Interface contacts:
Residue I76 in protein 1 interacts with residue A65 in protein 2 (closest heavy-atom distance 4.8 Å).
Residue E65 in protein 1 interacts with residue K63 in protein 2 (closest heavy-atom distance 4.9 Å).
Residue K63 in protein 1 interacts with residue Q62 in protein 2 (closest heavy-atom distance 3.5 Å).
Residue N75 in protein 1 interacts with residue F64 in protein 2 (closest heavy-atom distance 4.2 Å).

Sequence of protein 2:
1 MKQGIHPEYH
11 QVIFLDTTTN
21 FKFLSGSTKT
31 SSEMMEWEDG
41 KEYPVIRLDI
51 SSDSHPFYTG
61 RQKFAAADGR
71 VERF

Sequence of protein 1:
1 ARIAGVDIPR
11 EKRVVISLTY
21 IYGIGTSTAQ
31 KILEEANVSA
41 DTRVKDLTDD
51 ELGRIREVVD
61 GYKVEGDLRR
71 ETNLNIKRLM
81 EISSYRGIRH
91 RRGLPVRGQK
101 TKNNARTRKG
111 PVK

The following describes two proteins that form a bound complex.